The following describes two proteins that form a bound complex.

Interface contacts:
Residue L234 in chain A interacts with residue R58 in chain B (closest heavy-atom distance 3.8 Å).
Residue K243 in chain A is in contact with residue A10 in chain B (closest heavy-atom distance 3.9 Å).
Residue L117 in chain A is in contact with residue F3 in chain B (closest heavy-atom distance 3.9 Å).
Residue V264 in chain A interacts with residue V85 in chain B (closest heavy-atom distance 4.1 Å).
Residue L251 in chain A is in contact with residue G13 in chain B (closest heavy-atom distance 3.4 Å).
Residue Y282 in chain A contacts residue P65 in chain B (closest heavy-atom distance 3.7 Å).
Residue P231 in chain A interacts with residue R53 in chain B (closest heavy-atom distance 3.7 Å).
Residue I102 in chain A is in contact with residue R58 in chain B (closest heavy-atom distance 3.7 Å).
Residue Y97 in chain A interacts with residue P65 in chain B (closest heavy-atom distance 3.3 Å).
Residue S248 in chain A interacts with residue A10 in chain B (closest heavy-atom distance 3.7 Å).
Residue V264 in chain A is in contact with residue M81 in chain B (closest heavy-atom distance 3.4 Å).
Residue V264 in chain A contacts residue K77 in chain B (closest heavy-atom distance 3.9 Å).
Residue F258 in chain A contacts residue R86 in chain B (closest heavy-atom distance 3.6 Å).
Residue F281 in chain A interacts with residue L66 in chain B (closest heavy-atom distance 3.8 Å).
Residue L117 in chain A contacts residue Q50 in chain B (closest heavy-atom distance 3.3 Å).
Residue N262 in chain A interacts with residue V85 in chain B (closest heavy-atom distance 3.7 Å).
Residue F258 in chain A is in contact with residue M81 in chain B (closest heavy-atom distance 3.0 Å).
Residue N244 in chain A is in contact with residue A10 in chain B (closest heavy-atom distance 3.4 Å).
Residue Y83 in chain A interacts with residue N46 in chain B (closest heavy-atom distance 2.5 Å).
Residue L251 in chain A interacts with residue I9 in chain B (closest heavy-atom distance 3.7 Å).
Residue E232 in chain A contacts residue R58 in chain B (closest heavy-atom distance 2.7 Å).
Residue T85 in chain A interacts with residue R53 in chain B (closest heavy-atom distance 3.7 Å).
Residue R293 in chain A contacts residue P65 in chain B (closest heavy-atom distance 4.1 Å).
Residue S248 in chain A contacts residue I9 in chain B (closest heavy-atom distance 3.6 Å).
Residue V95 in chain A is in contact with residue Q56 in chain B (closest heavy-atom distance 4.1 Å).
Residue L117 in chain A interacts with residue H4 in chain B (closest heavy-atom distance 3.4 Å).
Residue Y83 in chain A contacts residue A49 in chain B (closest heavy-atom distance 3.6 Å).
Residue R101 in chain A contacts residue W61 in chain B (closest heavy-atom distance 3.5 Å).
Residue I116 in chain A interacts with residue R53 in chain B (closest heavy-atom distance 3.9 Å).
Residue P231 in chain A interacts with residue R58 in chain B (closest heavy-atom distance 3.4 Å).
Residue N244 in chain A interacts with residue R14 in chain B (closest heavy-atom distance 2.3 Å).
Residue S286 in chain A interacts with residue P65 in chain B (closest heavy-atom distance 3.8 Å).
Residue A84 in chain A is in contact with residue R53 in chain B (closest heavy-atom distance 3.0 Å).
Residue Y97 in chain A is in contact with residue Q63 in chain B (closest heavy-atom distance 4.0 Å).
Residue L86 in chain A contacts residue R53 in chain B (closest heavy-atom distance 3.8 Å).
Residue D114 in chain A contacts residue Y57 in chain B (closest heavy-atom distance 2.8 Å).
Residue N262 in chain A interacts with residue M81 in chain B (closest heavy-atom distance 3.8 Å).
Residue T85 in chain A interacts with residue Q56 in chain B (closest heavy-atom distance 3.5 Å).
Residue S247 in chain A is in contact with residue G13 in chain B (closest heavy-atom distance 3.4 Å).
Residue G259 in chain A contacts residue I82 in chain B (closest heavy-atom distance 4.1 Å).
Residue A228 in chain A interacts with residue R53 in chain B (closest heavy-atom distance 3.8 Å).
Residue F258 in chain A contacts residue I82 in chain B (closest heavy-atom distance 3.6 Å).
Residue Y97 in chain A contacts residue N64 in chain B (closest heavy-atom distance 3.3 Å).
Residue D114 in chain A contacts residue R58 in chain B (closest heavy-atom distance 3.1 Å).
Residue I116 in chain A contacts residue Q50 in chain B (closest heavy-atom distance 3.8 Å).
Residue G285 in chain A contacts residue P65 in chain B (closest heavy-atom distance 3.8 Å).
Residue G259 in chain A interacts with residue M81 in chain B (closest heavy-atom distance 3.4 Å).
Residue L251 in chain A interacts with residue I16 in chain B (closest heavy-atom distance 4.0 Å).
Residue Y83 in chain A is in contact with residue Q50 in chain B (closest heavy-atom distance 3.8 Å).
Residue T274 in chain A is in contact with residue Y73 in chain B (closest heavy-atom distance 3.2 Å).
Residue Y97 in chain A interacts with residue A59 in chain B (closest heavy-atom distance 4.0 Å).
Residue L251 in chain A is in contact with residue A12 in chain B (closest heavy-atom distance 3.5 Å).
Residue Y83 in chain A interacts with residue R53 in chain B (closest heavy-atom distance 3.5 Å).
Residue I116 in chain A is in contact with residue Y57 in chain B (closest heavy-atom distance 4.0 Å).
Residue L265 in chain A interacts with residue M81 in chain B (closest heavy-atom distance 4.2 Å).
Residue P231 in chain A contacts residue Y57 in chain B (closest heavy-atom distance 3.4 Å).
Residue G255 in chain A is in contact with residue I82 in chain B (closest heavy-atom distance 3.7 Å).
Residue E232 in chain A contacts residue Y57 in chain B (closest heavy-atom distance 3.9 Å).
Residue Y289 in chain A interacts with residue P65 in chain B (closest heavy-atom distance 4.0 Å).
Residue V95 in chain A is in contact with residue Y57 in chain B (closest heavy-atom distance 3.9 Å).

Sequence of chain B:
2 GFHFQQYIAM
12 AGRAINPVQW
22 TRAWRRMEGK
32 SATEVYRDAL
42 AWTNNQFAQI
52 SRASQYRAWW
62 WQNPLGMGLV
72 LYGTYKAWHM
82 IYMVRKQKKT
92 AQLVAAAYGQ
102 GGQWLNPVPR

Sequence of chain A:
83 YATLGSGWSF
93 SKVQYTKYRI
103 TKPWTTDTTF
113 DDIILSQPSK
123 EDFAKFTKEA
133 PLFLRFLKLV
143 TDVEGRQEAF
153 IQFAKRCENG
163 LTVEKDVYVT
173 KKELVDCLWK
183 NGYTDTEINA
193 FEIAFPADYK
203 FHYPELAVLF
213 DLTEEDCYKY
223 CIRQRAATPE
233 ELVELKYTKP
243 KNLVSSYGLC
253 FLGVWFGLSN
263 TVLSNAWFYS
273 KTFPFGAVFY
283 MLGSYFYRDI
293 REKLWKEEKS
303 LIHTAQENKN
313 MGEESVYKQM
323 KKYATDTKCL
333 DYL